Sequence of protein 2:
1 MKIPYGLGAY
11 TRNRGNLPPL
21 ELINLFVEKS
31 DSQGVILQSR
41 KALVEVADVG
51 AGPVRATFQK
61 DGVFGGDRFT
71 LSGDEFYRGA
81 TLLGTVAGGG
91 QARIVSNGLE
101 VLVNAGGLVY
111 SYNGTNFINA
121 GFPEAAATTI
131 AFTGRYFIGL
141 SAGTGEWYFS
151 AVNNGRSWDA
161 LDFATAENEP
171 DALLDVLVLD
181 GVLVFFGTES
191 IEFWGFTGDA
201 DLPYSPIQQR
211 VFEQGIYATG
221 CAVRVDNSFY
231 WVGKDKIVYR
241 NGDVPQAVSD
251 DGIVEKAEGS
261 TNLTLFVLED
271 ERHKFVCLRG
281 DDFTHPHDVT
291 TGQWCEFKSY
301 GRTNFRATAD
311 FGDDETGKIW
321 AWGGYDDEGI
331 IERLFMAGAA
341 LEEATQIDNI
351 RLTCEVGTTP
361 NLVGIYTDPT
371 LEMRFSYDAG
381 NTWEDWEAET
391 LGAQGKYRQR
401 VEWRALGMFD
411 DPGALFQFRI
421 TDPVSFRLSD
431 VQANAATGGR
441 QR

These two protein chains interact to form a complex.

Contacts between the two chains:
Residue L17 in protein 2 interacts with residue R427 in protein 1 (closest heavy-atom distance 3.3 Å).
Residue R14 in protein 2 interacts with residue Y325 in protein 1 (closest heavy-atom distance 3.9 Å).
Residue Y377 in protein 2 is in contact with residue R398 in protein 1 (closest heavy-atom distance 3.4 Å).
Residue R14 in protein 2 interacts with residue K41 in protein 1 (closest heavy-atom distance 3.8 Å).
Residue A166 in protein 2 interacts with residue R135 in protein 1 (closest heavy-atom distance 3.4 Å).
Residue D410 in protein 2 interacts with residue G439 in protein 1 (closest heavy-atom distance 3.1 Å).
Residue D411 in protein 2 contacts residue R398 in protein 1 (closest heavy-atom distance 2.9 Å).
Residue E342 in protein 2 interacts with residue A435 in protein 1 (closest heavy-atom distance 3.9 Å).
Residue G15 in protein 2 contacts residue E355 in protein 1 (closest heavy-atom distance 3.4 Å).
Residue E213 in protein 2 contacts residue N227 in protein 1 (closest heavy-atom distance 3.0 Å).
Residue R14 in protein 2 interacts with residue S39 in protein 1 (closest heavy-atom distance 2.6 Å).
Residue Y10 in protein 2 is in contact with residue S30 in protein 1 (closest heavy-atom distance 3.3 Å).
Residue I237 in protein 2 contacts residue R272 in protein 1 (closest heavy-atom distance 4.0 Å).
Residue D171 in protein 2 contacts residue K60 in protein 1 (closest heavy-atom distance 2.6 Å).
Residue E213 in protein 2 contacts residue D180 in protein 1 (closest heavy-atom distance 3.5 Å).
Residue V211 in protein 2 contacts residue D180 in protein 1 (closest heavy-atom distance 3.1 Å).
Residue D378 in protein 2 interacts with residue Y397 in protein 1 (closest heavy-atom distance 3.3 Å).
Residue N16 in protein 2 interacts with residue T358 in protein 1 (closest heavy-atom distance 3.3 Å).
Residue P412 in protein 2 is in contact with residue R442 in protein 1 (closest heavy-atom distance 3.9 Å).
Residue L17 in protein 2 interacts with residue I36 in protein 1 (closest heavy-atom distance 3.7 Å).
Residue R14 in protein 2 interacts with residue Q38 in protein 1 (closest heavy-atom distance 3.6 Å).
Residue E167 in protein 2 is in contact with residue F132 in protein 1 (closest heavy-atom distance 3.9 Å).
Residue Q214 in protein 2 is in contact with residue N227 in protein 1 (closest heavy-atom distance 3.6 Å).
Residue Y377 in protein 2 is in contact with residue R440 in protein 1 (closest heavy-atom distance 3.3 Å).
Residue E213 in protein 2 contacts residue L179 in protein 1 (closest heavy-atom distance 2.9 Å).
Residue Q208 in protein 2 interacts with residue F196 in protein 1 (closest heavy-atom distance 3.8 Å).
Residue R14 in protein 2 interacts with residue F26 in protein 1 (closest heavy-atom distance 3.9 Å).
Residue N16 in protein 2 interacts with residue R427 in protein 1 (closest heavy-atom distance 3.8 Å).
Residue D410 in protein 2 contacts residue R442 in protein 1 (closest heavy-atom distance 2.4 Å).
Residue D378 in protein 2 contacts residue R398 in protein 1 (closest heavy-atom distance 3.6 Å).
Residue D251 in protein 2 is in contact with residue K29 in protein 1 (closest heavy-atom distance 3.2 Å).
Residue R12 in protein 2 contacts residue E28 in protein 1 (closest heavy-atom distance 3.0 Å).
Residue N381 in protein 2 is in contact with residue Y397 in protein 1 (closest heavy-atom distance 3.4 Å).
Residue R12 in protein 2 is in contact with residue Q38 in protein 1 (closest heavy-atom distance 3.2 Å).
Residue D251 in protein 2 is in contact with residue E28 in protein 1 (closest heavy-atom distance 3.5 Å).
Residue P170 in protein 2 interacts with residue T133 in protein 1 (closest heavy-atom distance 3.8 Å).
Residue D410 in protein 2 interacts with residue R398 in protein 1 (closest heavy-atom distance 2.9 Å).
Residue N16 in protein 2 interacts with residue E355 in protein 1 (closest heavy-atom distance 3.0 Å).
Residue D251 in protein 2 is in contact with residue R272 in protein 1 (closest heavy-atom distance 3.7 Å).
Residue E343 in protein 2 interacts with residue A436 in protein 1 (closest heavy-atom distance 3.3 Å).
Residue P18 in protein 2 interacts with residue S32 in protein 1 (closest heavy-atom distance 3.4 Å).
Residue R14 in protein 2 contacts residue S425 in protein 1 (closest heavy-atom distance 4.0 Å).
Residue V254 in protein 2 is in contact with residue E271 in protein 1 (closest heavy-atom distance 3.3 Å).
Residue V244 in protein 2 interacts with residue N227 in protein 1 (closest heavy-atom distance 4.0 Å).
Residue L20 in protein 2 is in contact with residue S32 in protein 1 (closest heavy-atom distance 4.0 Å).
Residue V211 in protein 2 contacts residue G181 in protein 1 (closest heavy-atom distance 4.0 Å).
Residue D410 in protein 2 is in contact with residue R440 in protein 1 (closest heavy-atom distance 2.4 Å).
Residue D250 in protein 2 is in contact with residue R272 in protein 1 (closest heavy-atom distance 3.6 Å).
Residue P245 in protein 2 is in contact with residue N227 in protein 1 (closest heavy-atom distance 3.4 Å).
Residue V254 in protein 2 is in contact with residue R272 in protein 1 (closest heavy-atom distance 3.8 Å).
Residue Y10 in protein 2 contacts residue D31 in protein 1 (closest heavy-atom distance 3.6 Å).
Residue S249 in protein 2 is in contact with residue R272 in protein 1 (closest heavy-atom distance 3.4 Å).
Residue E167 in protein 2 interacts with residue R135 in protein 1 (closest heavy-atom distance 3.5 Å).
Residue D235 in protein 2 interacts with residue E269 in protein 1 (closest heavy-atom distance 2.9 Å).
Residue E213 in protein 2 interacts with residue D226 in protein 1 (closest heavy-atom distance 4.0 Å).
Residue D411 in protein 2 interacts with residue R442 in protein 1 (closest heavy-atom distance 3.8 Å).
Residue D250 in protein 2 is in contact with residue D31 in protein 1 (closest heavy-atom distance 3.8 Å).
Residue P170 in protein 2 contacts residue N97 in protein 1 (closest heavy-atom distance 3.4 Å).
Residue Q209 in protein 2 contacts residue V182 in protein 1 (closest heavy-atom distance 3.7 Å).
Residue T165 in protein 2 interacts with residue R135 in protein 1 (closest heavy-atom distance 3.8 Å).

Sequence of protein 1:
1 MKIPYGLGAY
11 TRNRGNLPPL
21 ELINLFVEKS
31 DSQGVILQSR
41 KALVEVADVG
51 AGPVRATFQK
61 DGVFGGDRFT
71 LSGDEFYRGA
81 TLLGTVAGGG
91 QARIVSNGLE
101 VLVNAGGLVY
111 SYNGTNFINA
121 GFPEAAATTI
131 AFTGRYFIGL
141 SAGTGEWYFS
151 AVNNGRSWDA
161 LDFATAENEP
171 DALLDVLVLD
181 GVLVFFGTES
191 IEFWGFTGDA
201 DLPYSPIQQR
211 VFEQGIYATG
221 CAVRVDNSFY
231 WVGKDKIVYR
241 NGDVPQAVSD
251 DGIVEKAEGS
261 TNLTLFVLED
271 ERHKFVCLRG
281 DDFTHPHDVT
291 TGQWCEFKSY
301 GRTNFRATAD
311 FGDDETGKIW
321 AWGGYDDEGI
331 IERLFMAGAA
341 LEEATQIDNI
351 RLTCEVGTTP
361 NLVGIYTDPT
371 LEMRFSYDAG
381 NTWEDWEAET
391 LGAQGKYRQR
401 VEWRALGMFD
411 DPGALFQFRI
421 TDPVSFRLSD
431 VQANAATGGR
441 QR